Sequence of protein 1:
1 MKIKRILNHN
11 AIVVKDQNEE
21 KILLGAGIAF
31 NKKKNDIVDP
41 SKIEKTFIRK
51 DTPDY

Sequence of protein 2:
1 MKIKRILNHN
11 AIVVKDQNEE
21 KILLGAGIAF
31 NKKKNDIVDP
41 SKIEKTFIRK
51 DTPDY

Residue-level contacts at the interface:
Residue F47 in protein 2 contacts residue K21 in protein 1 (closest heavy-atom distance 3.5 Å).
Residue L7 in protein 2 contacts residue N8 in protein 1 (closest heavy-atom distance 3.0 Å).
Residue E20 in protein 2 interacts with residue F47 in protein 1 (closest heavy-atom distance 3.1 Å).
Residue I48 in protein 2 contacts residue K50 in protein 1 (closest heavy-atom distance 3.8 Å).
Residue F47 in protein 2 interacts with residue F47 in protein 1 (closest heavy-atom distance 3.4 Å).
Residue L24 in protein 2 contacts residue E20 in protein 1 (closest heavy-atom distance 4.9 Å).
Residue I48 in protein 2 is in contact with residue F47 in protein 1 (closest heavy-atom distance 3.4 Å).
Residue I48 in protein 2 contacts residue T46 in protein 1 (closest heavy-atom distance 4.6 Å).
Residue K45 in protein 2 interacts with residue R5 in protein 1 (closest heavy-atom distance 4.5 Å).
Residue V13 in protein 2 contacts residue L24 in protein 1 (closest heavy-atom distance 4.5 Å).
Residue L24 in protein 2 interacts with residue I22 in protein 1 (closest heavy-atom distance 3.5 Å).
Residue L24 in protein 2 interacts with residue L7 in protein 1 (closest heavy-atom distance 3.7 Å).
Residue I22 in protein 2 contacts residue F47 in protein 1 (closest heavy-atom distance 3.2 Å).
Residue L7 in protein 2 interacts with residue A11 in protein 1 (closest heavy-atom distance 3.3 Å).
Residue F47 in protein 2 contacts residue K50 in protein 1 (closest heavy-atom distance 5.0 Å).
Residue K21 in protein 2 is in contact with residue F47 in protein 1 (closest heavy-atom distance 3.5 Å).
Residue I22 in protein 2 interacts with residue L24 in protein 1 (closest heavy-atom distance 3.5 Å).
Residue K50 in protein 2 interacts with residue F47 in protein 1 (closest heavy-atom distance 4.9 Å).
Residue V13 in protein 2 interacts with residue F47 in protein 1 (closest heavy-atom distance 5.0 Å).
Residue R5 in protein 2 interacts with residue K45 in protein 1 (closest heavy-atom distance 4.5 Å).
Residue F47 in protein 2 is in contact with residue I48 in protein 1 (closest heavy-atom distance 3.4 Å).
Residue R49 in protein 2 is in contact with residue I48 in protein 1 (closest heavy-atom distance 4.5 Å).
Residue R49 in protein 2 contacts residue K45 in protein 1 (closest heavy-atom distance 3.2 Å).
Residue R49 in protein 2 interacts with residue T46 in protein 1 (closest heavy-atom distance 3.2 Å).
Residue F47 in protein 2 interacts with residue E20 in protein 1 (closest heavy-atom distance 3.2 Å).
Residue L7 in protein 2 is in contact with residue L24 in protein 1 (closest heavy-atom distance 3.7 Å).
Residue T46 in protein 2 contacts residue I48 in protein 1 (closest heavy-atom distance 4.6 Å).
Residue T46 in protein 2 is in contact with residue R49 in protein 1 (closest heavy-atom distance 3.2 Å).
Residue N8 in protein 2 is in contact with residue N8 in protein 1 (closest heavy-atom distance 4.6 Å).
Residue N8 in protein 2 contacts residue L7 in protein 1 (closest heavy-atom distance 3.0 Å).
Residue F47 in protein 2 interacts with residue V13 in protein 1 (closest heavy-atom distance 5.0 Å).
Residue T46 in protein 2 interacts with residue K50 in protein 1 (closest heavy-atom distance 3.7 Å).
Residue F47 in protein 2 is in contact with residue I22 in protein 1 (closest heavy-atom distance 3.2 Å).
Residue I22 in protein 2 is in contact with residue I22 in protein 1 (closest heavy-atom distance 4.4 Å).
Residue I48 in protein 2 is in contact with residue R49 in protein 1 (closest heavy-atom distance 4.5 Å).
Residue K50 in protein 2 contacts residue T46 in protein 1 (closest heavy-atom distance 3.7 Å).
Residue K45 in protein 2 contacts residue R49 in protein 1 (closest heavy-atom distance 3.2 Å).
Residue A11 in protein 2 is in contact with residue L7 in protein 1 (closest heavy-atom distance 3.3 Å).
Residue E20 in protein 2 interacts with residue K45 in protein 1 (closest heavy-atom distance 3.1 Å).
Residue I48 in protein 2 interacts with residue I48 in protein 1 (closest heavy-atom distance 2.8 Å).
Residue L24 in protein 2 contacts residue V13 in protein 1 (closest heavy-atom distance 4.5 Å).
Residue E20 in protein 2 contacts residue L24 in protein 1 (closest heavy-atom distance 4.9 Å).
Residue R49 in protein 2 interacts with residue F47 in protein 1 (closest heavy-atom distance 3.1 Å).
Residue K45 in protein 2 contacts residue E20 in protein 1 (closest heavy-atom distance 3.1 Å).
Residue L7 in protein 2 interacts with residue L7 in protein 1 (closest heavy-atom distance 4.5 Å).
Residue K50 in protein 2 is in contact with residue I48 in protein 1 (closest heavy-atom distance 3.8 Å).
Residue F47 in protein 2 contacts residue R49 in protein 1 (closest heavy-atom distance 3.1 Å).

This data describes a binding interaction between two proteins.